Sequence of chain A:
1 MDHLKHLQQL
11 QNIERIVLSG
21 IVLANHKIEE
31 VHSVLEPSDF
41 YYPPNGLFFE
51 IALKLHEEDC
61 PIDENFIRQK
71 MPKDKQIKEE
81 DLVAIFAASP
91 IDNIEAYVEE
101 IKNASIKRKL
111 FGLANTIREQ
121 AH

The following describes two proteins that form a bound complex.

Residue-level contacts at the interface:
Residue K102 in chain A interacts with residue A14 in chain B (closest heavy-atom distance 4.7 Å).
Residue L113 in chain A is in contact with residue R8 in chain B (closest heavy-atom distance 3.8 Å).
Residue L113 in chain A contacts residue K7 in chain B (closest heavy-atom distance 3.6 Å).
Residue E99 in chain A is in contact with residue R18 in chain B (closest heavy-atom distance 3.8 Å).
Residue I117 in chain A is in contact with residue R8 in chain B (closest heavy-atom distance 3.8 Å).
Residue I106 in chain A interacts with residue F11 in chain B (closest heavy-atom distance 3.2 Å).
Residue I106 in chain A interacts with residue R18 in chain B (closest heavy-atom distance 3.0 Å).
Residue K109 in chain A contacts residue F11 in chain B (closest heavy-atom distance 3.8 Å).
Residue L113 in chain A is in contact with residue F11 in chain B (closest heavy-atom distance 4.0 Å).
Residue K102 in chain A contacts residue R18 in chain B (closest heavy-atom distance 4.1 Å).
Residue L110 in chain A interacts with residue F11 in chain B (closest heavy-atom distance 3.1 Å).
Residue N103 in chain A interacts with residue R18 in chain B (closest heavy-atom distance 3.5 Å).
Residue L113 in chain A contacts residue A4 in chain B (closest heavy-atom distance 4.4 Å).
Residue I106 in chain A is in contact with residue N15 in chain B (closest heavy-atom distance 3.4 Å).
Residue I106 in chain A is in contact with residue A14 in chain B (closest heavy-atom distance 4.2 Å).

Sequence of chain B:
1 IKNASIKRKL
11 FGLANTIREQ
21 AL